Contacts between the two chains:
Residue R128 in the first protein contacts residue A8 in the second protein (closest heavy-atom distance 4.0 Å).
Residue A149 in the first protein contacts residue A8 in the second protein (closest heavy-atom distance 4.5 Å).
Residue L147 in the first protein contacts residue G6 in the second protein (closest heavy-atom distance 3.8 Å).
Residue A149 in the first protein contacts residue K15 in the second protein (closest heavy-atom distance 3.4 Å).
Residue I148 in the first protein is in contact with residue G6 in the second protein (closest heavy-atom distance 3.9 Å).
Residue I148 in the first protein is in contact with residue A8 in the second protein (closest heavy-atom distance 3.6 Å).
Residue L147 in the first protein is in contact with residue I7 in the second protein (closest heavy-atom distance 4.0 Å).
Residue I148 in the first protein interacts with residue K15 in the second protein (closest heavy-atom distance 4.9 Å).
Residue A149 in the first protein interacts with residue G14 in the second protein (closest heavy-atom distance 3.3 Å).
Residue I148 in the first protein contacts residue I7 in the second protein (closest heavy-atom distance 3.9 Å).
Residue F129 in the first protein interacts with residue A8 in the second protein (closest heavy-atom distance 3.7 Å).
Residue A149 in the first protein interacts with residue G6 in the second protein (closest heavy-atom distance 3.3 Å).
Residue A149 in the first protein is in contact with residue I7 in the second protein (closest heavy-atom distance 3.3 Å).

Sequence of the second protein:
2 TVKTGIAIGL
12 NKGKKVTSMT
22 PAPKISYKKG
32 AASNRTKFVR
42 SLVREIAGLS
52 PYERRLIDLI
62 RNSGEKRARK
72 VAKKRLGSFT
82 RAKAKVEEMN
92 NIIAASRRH

Sequence of the first protein:
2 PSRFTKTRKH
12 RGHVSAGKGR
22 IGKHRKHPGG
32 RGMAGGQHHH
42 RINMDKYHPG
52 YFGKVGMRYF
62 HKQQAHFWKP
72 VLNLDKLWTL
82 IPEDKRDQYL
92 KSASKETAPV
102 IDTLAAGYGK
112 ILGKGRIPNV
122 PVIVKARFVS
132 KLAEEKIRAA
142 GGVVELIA

This data describes a binding interaction between two proteins.